Sequence of chain A:
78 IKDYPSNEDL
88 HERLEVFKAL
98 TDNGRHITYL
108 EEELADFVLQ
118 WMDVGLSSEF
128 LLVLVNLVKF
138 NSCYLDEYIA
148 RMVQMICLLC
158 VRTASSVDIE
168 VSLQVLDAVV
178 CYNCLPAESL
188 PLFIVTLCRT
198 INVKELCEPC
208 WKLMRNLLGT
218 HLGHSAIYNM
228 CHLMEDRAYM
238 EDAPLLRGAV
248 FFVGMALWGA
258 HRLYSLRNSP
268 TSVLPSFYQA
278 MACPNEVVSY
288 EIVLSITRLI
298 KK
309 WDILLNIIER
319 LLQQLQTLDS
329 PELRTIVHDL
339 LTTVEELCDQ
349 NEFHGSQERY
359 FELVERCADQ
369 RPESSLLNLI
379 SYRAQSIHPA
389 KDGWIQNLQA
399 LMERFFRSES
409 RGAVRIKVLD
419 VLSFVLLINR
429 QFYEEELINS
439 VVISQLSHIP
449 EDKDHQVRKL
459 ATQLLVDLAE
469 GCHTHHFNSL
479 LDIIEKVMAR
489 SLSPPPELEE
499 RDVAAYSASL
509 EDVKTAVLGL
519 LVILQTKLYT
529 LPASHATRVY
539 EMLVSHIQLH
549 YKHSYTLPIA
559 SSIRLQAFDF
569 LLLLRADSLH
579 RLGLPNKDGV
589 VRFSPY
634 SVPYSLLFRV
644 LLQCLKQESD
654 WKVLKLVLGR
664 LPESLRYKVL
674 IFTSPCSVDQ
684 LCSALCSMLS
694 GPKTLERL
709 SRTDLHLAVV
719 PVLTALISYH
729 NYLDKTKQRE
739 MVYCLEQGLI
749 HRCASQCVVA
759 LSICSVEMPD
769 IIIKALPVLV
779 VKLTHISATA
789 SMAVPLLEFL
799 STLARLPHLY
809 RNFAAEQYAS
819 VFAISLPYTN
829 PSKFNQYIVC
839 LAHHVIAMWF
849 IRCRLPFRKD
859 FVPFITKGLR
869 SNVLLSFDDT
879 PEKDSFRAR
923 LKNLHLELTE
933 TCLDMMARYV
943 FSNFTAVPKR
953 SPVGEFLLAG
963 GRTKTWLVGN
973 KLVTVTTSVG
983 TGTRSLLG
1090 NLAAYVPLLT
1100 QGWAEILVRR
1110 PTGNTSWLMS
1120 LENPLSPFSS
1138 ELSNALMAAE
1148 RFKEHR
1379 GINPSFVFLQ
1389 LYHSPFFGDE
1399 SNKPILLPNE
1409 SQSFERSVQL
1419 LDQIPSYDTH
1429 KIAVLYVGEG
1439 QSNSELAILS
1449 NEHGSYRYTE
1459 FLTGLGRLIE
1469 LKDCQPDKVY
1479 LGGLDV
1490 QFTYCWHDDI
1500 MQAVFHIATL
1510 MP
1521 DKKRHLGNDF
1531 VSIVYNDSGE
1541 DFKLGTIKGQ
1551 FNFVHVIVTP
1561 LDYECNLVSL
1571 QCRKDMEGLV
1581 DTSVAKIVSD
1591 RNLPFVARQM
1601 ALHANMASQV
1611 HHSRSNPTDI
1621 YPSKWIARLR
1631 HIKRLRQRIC

This data describes a binding interaction between two proteins.

Sequence of chain B:
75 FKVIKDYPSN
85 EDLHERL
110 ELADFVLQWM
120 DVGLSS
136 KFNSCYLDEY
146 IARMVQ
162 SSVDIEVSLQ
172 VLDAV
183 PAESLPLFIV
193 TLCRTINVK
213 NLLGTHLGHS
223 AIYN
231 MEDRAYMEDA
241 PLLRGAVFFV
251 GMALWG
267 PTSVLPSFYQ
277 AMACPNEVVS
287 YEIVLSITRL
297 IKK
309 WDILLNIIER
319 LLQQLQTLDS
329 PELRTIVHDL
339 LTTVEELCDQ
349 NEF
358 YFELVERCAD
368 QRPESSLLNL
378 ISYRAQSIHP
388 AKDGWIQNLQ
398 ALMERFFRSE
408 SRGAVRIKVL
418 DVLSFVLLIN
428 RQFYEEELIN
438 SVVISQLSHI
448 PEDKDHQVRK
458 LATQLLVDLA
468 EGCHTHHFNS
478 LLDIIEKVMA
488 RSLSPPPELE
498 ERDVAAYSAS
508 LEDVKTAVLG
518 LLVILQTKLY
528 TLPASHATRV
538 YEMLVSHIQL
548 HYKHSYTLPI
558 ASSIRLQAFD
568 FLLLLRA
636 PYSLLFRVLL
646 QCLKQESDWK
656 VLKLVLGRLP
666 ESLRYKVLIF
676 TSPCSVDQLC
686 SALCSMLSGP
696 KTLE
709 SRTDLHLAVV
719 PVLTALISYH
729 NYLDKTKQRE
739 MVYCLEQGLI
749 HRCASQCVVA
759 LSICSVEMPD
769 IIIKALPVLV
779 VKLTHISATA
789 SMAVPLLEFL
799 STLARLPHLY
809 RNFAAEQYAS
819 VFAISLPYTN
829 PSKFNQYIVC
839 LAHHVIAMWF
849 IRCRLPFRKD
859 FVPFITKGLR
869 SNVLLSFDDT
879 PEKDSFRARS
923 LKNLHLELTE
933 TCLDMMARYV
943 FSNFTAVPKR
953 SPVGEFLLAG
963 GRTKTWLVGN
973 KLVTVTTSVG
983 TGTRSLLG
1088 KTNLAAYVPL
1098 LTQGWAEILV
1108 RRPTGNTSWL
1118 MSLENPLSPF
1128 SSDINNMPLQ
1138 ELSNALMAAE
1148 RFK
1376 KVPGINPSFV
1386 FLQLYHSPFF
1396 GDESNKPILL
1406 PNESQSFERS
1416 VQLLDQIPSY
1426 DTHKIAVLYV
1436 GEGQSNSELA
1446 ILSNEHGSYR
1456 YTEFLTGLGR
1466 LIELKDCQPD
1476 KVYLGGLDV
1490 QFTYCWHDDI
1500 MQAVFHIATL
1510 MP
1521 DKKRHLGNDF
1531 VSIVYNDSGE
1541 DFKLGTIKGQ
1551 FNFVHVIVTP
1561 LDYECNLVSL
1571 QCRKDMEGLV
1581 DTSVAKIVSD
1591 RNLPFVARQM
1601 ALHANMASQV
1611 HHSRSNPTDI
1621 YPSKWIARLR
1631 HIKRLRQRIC

Interface contacts:
Residue L1124 in chain A contacts residue N945 in chain B (closest heavy-atom distance 3.1 Å).
Residue N1122 in chain A is in contact with residue V949 in chain B (closest heavy-atom distance 3.2 Å).
Residue N1122 in chain A is in contact with residue S1115 in chain B (closest heavy-atom distance 3.2 Å).
Residue N1122 in chain A is in contact with residue T1114 in chain B (closest heavy-atom distance 2.5 Å).
Residue S1119 in chain A contacts residue W1116 in chain B (closest heavy-atom distance 3.2 Å).
Residue H1391 in chain A interacts with residue F884 in chain B (closest heavy-atom distance 3.1 Å).
Residue S1129 in chain A contacts residue N945 in chain B (closest heavy-atom distance 2.3 Å).
Residue S1392 in chain A is in contact with residue K973 in chain B (closest heavy-atom distance 3.0 Å).
Residue S1115 in chain A interacts with residue E1121 in chain B (closest heavy-atom distance 2.4 Å).
Residue T947 in chain A contacts residue P1123 in chain B (closest heavy-atom distance 2.5 Å).
Residue F946 in chain A is in contact with residue P1123 in chain B (closest heavy-atom distance 3.1 Å).
Residue D1497 in chain A interacts with residue F1127 in chain B (closest heavy-atom distance 3.2 Å).
Residue L1389 in chain A interacts with residue Y1390 in chain B (closest heavy-atom distance 3.0 Å).
Residue F943 in chain A contacts residue N1381 in chain B (closest heavy-atom distance 3.1 Å).
Residue F884 in chain A interacts with residue H1391 in chain B (closest heavy-atom distance 3.1 Å).
Residue T947 in chain A is in contact with residue N1122 in chain B (closest heavy-atom distance 3.2 Å).
Residue N1400 in chain A interacts with residue G1396 in chain B (closest heavy-atom distance 2.6 Å).
Residue P1123 in chain A interacts with residue T947 in chain B (closest heavy-atom distance 2.9 Å).
Residue N1381 in chain A interacts with residue F943 in chain B (closest heavy-atom distance 3.2 Å).
Residue N1400 in chain A contacts residue D1397 in chain B (closest heavy-atom distance 2.4 Å).
Residue Y1390 in chain A contacts residue L1389 in chain B (closest heavy-atom distance 2.2 Å).
Residue W1116 in chain A is in contact with residue E1121 in chain B (closest heavy-atom distance 2.7 Å).
Residue Q1388 in chain A interacts with residue T1114 in chain B (closest heavy-atom distance 3.2 Å).
Residue A886 in chain A interacts with residue L1404 in chain B (closest heavy-atom distance 3.1 Å).
Residue S1128 in chain A is in contact with residue N945 in chain B (closest heavy-atom distance 3.2 Å).
Residue F1394 in chain A contacts residue E932 in chain B (closest heavy-atom distance 3.1 Å).
Residue K973 in chain A is in contact with residue S1392 in chain B (closest heavy-atom distance 3.0 Å).
Residue R1148 in chain A is in contact with residue W1102 in chain B (closest heavy-atom distance 3.1 Å).
Residue P950 in chain A contacts residue N1122 in chain B (closest heavy-atom distance 3.2 Å).
Residue H1391 in chain A interacts with residue A939 in chain B (closest heavy-atom distance 3.3 Å).
Residue Q1388 in chain A contacts residue R1109 in chain B (closest heavy-atom distance 2.4 Å).
Residue R1148 in chain A interacts with residue S1119 in chain B (closest heavy-atom distance 2.8 Å).
Residue S1125 in chain A interacts with residue N945 in chain B (closest heavy-atom distance 2.8 Å).
Residue E1121 in chain A interacts with residue W1116 in chain B (closest heavy-atom distance 3.1 Å).
Residue K951 in chain A contacts residue E1121 in chain B (closest heavy-atom distance 3.3 Å).
Residue W968 in chain A interacts with residue R887 in chain B (closest heavy-atom distance 3.3 Å).
Residue K1401 in chain A is in contact with residue R887 in chain B (closest heavy-atom distance 3.0 Å).
Residue N1122 in chain A interacts with residue P950 in chain B (closest heavy-atom distance 3.2 Å).
Residue T947 in chain A is in contact with residue L1124 in chain B (closest heavy-atom distance 3.2 Å).
Residue T1114 in chain A contacts residue N1122 in chain B (closest heavy-atom distance 3.2 Å).
Residue E932 in chain A interacts with residue P1393 in chain B (closest heavy-atom distance 3.2 Å).
Residue S1399 in chain A is in contact with residue D1397 in chain B (closest heavy-atom distance 2.4 Å).
Residue F946 in chain A interacts with residue N1122 in chain B (closest heavy-atom distance 3.1 Å).
Residue D1498 in chain A is in contact with residue S1128 in chain B (closest heavy-atom distance 3.1 Å).
Residue S1383 in chain A contacts residue F943 in chain B (closest heavy-atom distance 3.1 Å).
Residue S1399 in chain A is in contact with residue G1396 in chain B (closest heavy-atom distance 3.0 Å).
Residue P1393 in chain A contacts residue D882 in chain B (closest heavy-atom distance 3.0 Å).
Residue L1124 in chain A interacts with residue T947 in chain B (closest heavy-atom distance 3.2 Å).
Residue D1498 in chain A contacts residue F1127 in chain B (closest heavy-atom distance 3.1 Å).
Residue L1120 in chain A interacts with residue W1116 in chain B (closest heavy-atom distance 3.2 Å).
Residue F943 in chain A is in contact with residue S1383 in chain B (closest heavy-atom distance 3.1 Å).
Residue W1116 in chain A interacts with residue L1120 in chain B (closest heavy-atom distance 3.2 Å).
Residue E880 in chain A contacts residue F1395 in chain B (closest heavy-atom distance 2.8 Å).
Residue F1395 in chain A interacts with residue S1399 in chain B (closest heavy-atom distance 3.2 Å).
Residue E1121 in chain A contacts residue S1115 in chain B (closest heavy-atom distance 2.3 Å).
Residue N1122 in chain A interacts with residue N1113 in chain B (closest heavy-atom distance 3.0 Å).
Residue N1141 in chain A contacts residue P954 in chain B (closest heavy-atom distance 3.2 Å).
Residue T1114 in chain A interacts with residue Q1388 in chain B (closest heavy-atom distance 2.4 Å).
Residue E880 in chain A interacts with residue P1393 in chain B (closest heavy-atom distance 3.3 Å).
Residue S1119 in chain A is in contact with residue L1117 in chain B (closest heavy-atom distance 2.6 Å).